Sequence of protein 1:
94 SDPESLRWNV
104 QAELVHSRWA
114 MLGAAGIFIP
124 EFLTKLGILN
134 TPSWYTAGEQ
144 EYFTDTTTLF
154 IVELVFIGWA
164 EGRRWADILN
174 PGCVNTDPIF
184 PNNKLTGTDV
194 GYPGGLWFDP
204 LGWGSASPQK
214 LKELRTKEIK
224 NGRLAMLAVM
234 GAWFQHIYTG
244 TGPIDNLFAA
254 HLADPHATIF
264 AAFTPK

Contacts between the two chains:
Residue R102 in protein 2 interacts with residue A253 in protein 1 (closest heavy-atom distance 4.8 Å).
Residue L162 in protein 2 interacts with residue L255 in protein 1 (closest heavy-atom distance 3.2 Å).
Residue S30 in protein 2 contacts residue S94 in protein 1 (closest heavy-atom distance 5.0 Å).
Residue E32 in protein 2 is in contact with residue E97 in protein 1 (closest heavy-atom distance 3.3 Å).
Residue R102 in protein 2 contacts residue A252 in protein 1 (closest heavy-atom distance 4.4 Å).
Residue W183 in protein 2 contacts residue S94 in protein 1 (closest heavy-atom distance 4.9 Å).
Residue S30 in protein 2 is in contact with residue D95 in protein 1 (closest heavy-atom distance 4.9 Å).

Sequence of protein 2:
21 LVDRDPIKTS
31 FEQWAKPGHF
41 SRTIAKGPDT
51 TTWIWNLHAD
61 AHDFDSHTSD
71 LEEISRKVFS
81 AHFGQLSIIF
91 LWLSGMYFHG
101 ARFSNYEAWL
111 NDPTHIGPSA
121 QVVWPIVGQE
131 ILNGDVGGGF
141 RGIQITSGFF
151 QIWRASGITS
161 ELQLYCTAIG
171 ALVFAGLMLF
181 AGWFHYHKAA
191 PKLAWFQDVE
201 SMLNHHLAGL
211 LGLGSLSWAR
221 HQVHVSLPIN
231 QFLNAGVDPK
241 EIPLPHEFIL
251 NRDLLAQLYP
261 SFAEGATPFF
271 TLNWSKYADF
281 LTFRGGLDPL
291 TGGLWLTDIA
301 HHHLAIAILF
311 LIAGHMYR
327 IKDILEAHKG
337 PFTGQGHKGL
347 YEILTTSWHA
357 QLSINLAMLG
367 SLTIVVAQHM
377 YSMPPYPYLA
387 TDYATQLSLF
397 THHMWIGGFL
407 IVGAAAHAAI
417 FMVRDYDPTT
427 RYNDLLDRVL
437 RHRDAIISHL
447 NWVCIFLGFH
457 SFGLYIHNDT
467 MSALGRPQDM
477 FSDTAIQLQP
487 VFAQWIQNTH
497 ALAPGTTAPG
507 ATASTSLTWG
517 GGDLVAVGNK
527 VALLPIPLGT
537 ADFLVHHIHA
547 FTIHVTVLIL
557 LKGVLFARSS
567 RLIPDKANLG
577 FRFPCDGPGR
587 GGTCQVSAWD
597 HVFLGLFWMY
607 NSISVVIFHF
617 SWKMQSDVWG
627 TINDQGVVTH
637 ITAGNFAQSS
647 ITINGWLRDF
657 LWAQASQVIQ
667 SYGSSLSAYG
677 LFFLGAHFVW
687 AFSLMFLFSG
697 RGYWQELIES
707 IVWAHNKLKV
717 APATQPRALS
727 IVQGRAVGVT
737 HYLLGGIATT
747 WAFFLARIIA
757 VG

This data describes a binding interaction between two proteins.